Interface contacts:
Residue Y32 in protein 1 interacts with residue E151 in protein 2 (closest heavy-atom distance 2.5 Å).
Residue Y168 in protein 1 contacts residue W95 in protein 2 (closest heavy-atom distance 3.1 Å).
Residue Y153 in protein 1 is in contact with residue F112 in protein 2 (closest heavy-atom distance 2.7 Å).
Residue F112 in protein 1 contacts residue Y153 in protein 2 (closest heavy-atom distance 2.7 Å).
Residue S125 in protein 1 is in contact with residue K160 in protein 2 (closest heavy-atom distance 3.3 Å).
Residue Y156 in protein 1 contacts residue G124 in protein 2 (closest heavy-atom distance 3.4 Å).
Residue E151 in protein 1 contacts residue Y32 in protein 2 (closest heavy-atom distance 2.4 Å).
Residue E36 in protein 1 is in contact with residue E170 in protein 2 (closest heavy-atom distance 3.1 Å).
Residue T146 in protein 1 contacts residue S154 in protein 2 (closest heavy-atom distance 2.9 Å).
Residue E151 in protein 1 interacts with residue F147 in protein 2 (closest heavy-atom distance 3.3 Å).
Residue T146 in protein 1 is in contact with residue V172 in protein 2 (closest heavy-atom distance 2.9 Å).
Residue V144 in protein 1 interacts with residue L174 in protein 2 (closest heavy-atom distance 2.8 Å).
Residue F171 in protein 1 interacts with residue W96 in protein 2 (closest heavy-atom distance 3.6 Å).
Residue R136 in protein 1 interacts with residue H178 in protein 2 (closest heavy-atom distance 2.9 Å).
Residue P98 in protein 1 interacts with residue Y168 in protein 2 (closest heavy-atom distance 3.6 Å).
Residue V145 in protein 1 interacts with residue V172 in protein 2 (closest heavy-atom distance 3.7 Å).
Residue Y157 in protein 1 contacts residue F112 in protein 2 (closest heavy-atom distance 3.5 Å).
Residue G124 in protein 1 contacts residue Y156 in protein 2 (closest heavy-atom distance 3.3 Å).
Residue K160 in protein 1 contacts residue S125 in protein 2 (closest heavy-atom distance 3.2 Å).
Residue P142 in protein 1 is in contact with residue F176 in protein 2 (closest heavy-atom distance 2.9 Å).
Residue S125 in protein 1 is in contact with residue Y156 in protein 2 (closest heavy-atom distance 3.2 Å).
Residue Y32 in protein 1 contacts residue Y153 in protein 2 (closest heavy-atom distance 3.5 Å).
Residue Y153 in protein 1 contacts residue Y32 in protein 2 (closest heavy-atom distance 3.5 Å).
Residue Y156 in protein 1 is in contact with residue S125 in protein 2 (closest heavy-atom distance 3.2 Å).
Residue F147 in protein 1 is in contact with residue E151 in protein 2 (closest heavy-atom distance 3.3 Å).
Residue K175 in protein 1 interacts with residue Y143 in protein 2 (closest heavy-atom distance 3.1 Å).
Residue E170 in protein 1 contacts residue P148 in protein 2 (closest heavy-atom distance 3.5 Å).
Residue W95 in protein 1 contacts residue F171 in protein 2 (closest heavy-atom distance 3.7 Å).
Residue H178 in protein 1 is in contact with residue R136 in protein 2 (closest heavy-atom distance 3.2 Å).
Residue L174 in protein 1 is in contact with residue T146 in protein 2 (closest heavy-atom distance 3.7 Å).
Residue V172 in protein 1 contacts residue P148 in protein 2 (closest heavy-atom distance 3.4 Å).
Residue I173 in protein 1 interacts with residue V144 in protein 2 (closest heavy-atom distance 3.5 Å).
Residue Y32 in protein 1 is in contact with residue A152 in protein 2 (closest heavy-atom distance 3.3 Å).
Residue P98 in protein 1 interacts with residue I173 in protein 2 (closest heavy-atom distance 3.5 Å).
Residue Y143 in protein 1 contacts residue L174 in protein 2 (closest heavy-atom distance 3.3 Å).
Residue A152 in protein 1 interacts with residue Y32 in protein 2 (closest heavy-atom distance 3.3 Å).
Residue Y168 in protein 1 contacts residue P98 in protein 2 (closest heavy-atom distance 3.3 Å).
Residue P142 in protein 1 interacts with residue K175 in protein 2 (closest heavy-atom distance 3.6 Å).
Residue Y156 in protein 1 is in contact with residue F112 in protein 2 (closest heavy-atom distance 3.6 Å).
Residue L174 in protein 1 is in contact with residue V144 in protein 2 (closest heavy-atom distance 2.9 Å).
Residue W96 in protein 1 contacts residue F171 in protein 2 (closest heavy-atom distance 3.5 Å).
Residue L174 in protein 1 is in contact with residue Y143 in protein 2 (closest heavy-atom distance 3.3 Å).
Residue F112 in protein 1 interacts with residue Y157 in protein 2 (closest heavy-atom distance 3.3 Å).
Residue F147 in protein 1 interacts with residue E170 in protein 2 (closest heavy-atom distance 3.5 Å).
Residue T146 in protein 1 interacts with residue F171 in protein 2 (closest heavy-atom distance 3.3 Å).
Residue F112 in protein 1 contacts residue Y156 in protein 2 (closest heavy-atom distance 3.6 Å).
Residue Y168 in protein 1 interacts with residue W96 in protein 2 (closest heavy-atom distance 3.6 Å).
Residue Y168 in protein 1 interacts with residue V97 in protein 2 (closest heavy-atom distance 2.9 Å).
Residue Y157 in protein 1 is in contact with residue V144 in protein 2 (closest heavy-atom distance 3.6 Å).
Residue F171 in protein 1 contacts residue F147 in protein 2 (closest heavy-atom distance 3.3 Å).
Residue L128 in protein 1 interacts with residue K160 in protein 2 (closest heavy-atom distance 3.6 Å).
Residue T146 in protein 1 interacts with residue E151 in protein 2 (closest heavy-atom distance 3.5 Å).
Residue K160 in protein 1 is in contact with residue L128 in protein 2 (closest heavy-atom distance 3.4 Å).
Residue V172 in protein 1 contacts residue T146 in protein 2 (closest heavy-atom distance 2.9 Å).
Residue T146 in protein 1 contacts residue L174 in protein 2 (closest heavy-atom distance 3.5 Å).
Residue F171 in protein 1 is in contact with residue T146 in protein 2 (closest heavy-atom distance 3.4 Å).
Residue F176 in protein 1 is in contact with residue P142 in protein 2 (closest heavy-atom distance 3.1 Å).
Residue V144 in protein 1 is in contact with residue I173 in protein 2 (closest heavy-atom distance 3.5 Å).
Residue Y143 in protein 1 is in contact with residue I165 in protein 2 (closest heavy-atom distance 3.3 Å).
Residue Y143 in protein 1 contacts residue K175 in protein 2 (closest heavy-atom distance 3.0 Å).

Sequence of protein 1:
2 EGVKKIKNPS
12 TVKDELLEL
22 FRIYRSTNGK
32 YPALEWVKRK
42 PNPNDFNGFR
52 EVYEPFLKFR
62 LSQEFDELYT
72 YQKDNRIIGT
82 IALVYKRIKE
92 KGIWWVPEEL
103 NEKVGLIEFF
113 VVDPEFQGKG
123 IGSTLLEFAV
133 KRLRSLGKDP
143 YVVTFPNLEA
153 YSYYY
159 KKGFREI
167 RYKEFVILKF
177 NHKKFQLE

Sequence of protein 2:
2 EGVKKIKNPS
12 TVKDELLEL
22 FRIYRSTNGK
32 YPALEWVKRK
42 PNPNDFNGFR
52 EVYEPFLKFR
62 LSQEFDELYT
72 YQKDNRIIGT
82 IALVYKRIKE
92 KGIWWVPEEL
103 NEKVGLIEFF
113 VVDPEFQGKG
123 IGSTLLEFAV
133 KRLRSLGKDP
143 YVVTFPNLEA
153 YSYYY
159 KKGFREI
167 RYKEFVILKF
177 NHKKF

This data describes a binding interaction between two proteins.